Residue-level contacts at the interface:
Residue Y48 in the second protein interacts with residue Y48 in the first protein (closest heavy-atom distance 3.2 Å).

These two protein chains interact to form a complex.

Sequence of the second protein:
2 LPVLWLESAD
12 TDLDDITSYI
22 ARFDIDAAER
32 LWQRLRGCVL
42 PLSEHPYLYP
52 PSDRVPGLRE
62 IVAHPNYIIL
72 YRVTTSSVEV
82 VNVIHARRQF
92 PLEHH

Sequence of the first protein:
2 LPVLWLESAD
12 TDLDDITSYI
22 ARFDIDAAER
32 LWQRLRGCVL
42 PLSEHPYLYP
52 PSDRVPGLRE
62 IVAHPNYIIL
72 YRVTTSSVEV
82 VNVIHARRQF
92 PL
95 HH